Interface contacts:
Residue Q353 in protein 1 contacts residue R19 in protein 2 (closest heavy-atom distance 2.9 Å).
Residue N139 in protein 1 is in contact with residue N70 in protein 2 (closest heavy-atom distance 2.8 Å).
Residue M138 in protein 1 is in contact with residue T69 in protein 2 (closest heavy-atom distance 3.3 Å).
Residue D329 in protein 1 is in contact with residue R91 in protein 2 (closest heavy-atom distance 3.1 Å).
Residue A137 in protein 1 contacts residue N70 in protein 2 (closest heavy-atom distance 3.3 Å).
Residue D158 in protein 1 is in contact with residue K88 in protein 2 (closest heavy-atom distance 3.4 Å).
Residue P327 in protein 1 interacts with residue W90 in protein 2 (closest heavy-atom distance 3.3 Å).
Residue Q353 in protein 1 is in contact with residue L17 in protein 2 (closest heavy-atom distance 3.4 Å).
Residue L98 in protein 1 interacts with residue N40 in protein 2 (closest heavy-atom distance 3.0 Å).
Residue I136 in protein 1 interacts with residue G53 in protein 2 (closest heavy-atom distance 3.7 Å).
Residue K347 in protein 1 interacts with residue W95 in protein 2 (closest heavy-atom distance 3.5 Å).
Residue L346 in protein 1 interacts with residue G94 in protein 2 (closest heavy-atom distance 3.3 Å).
Residue R350 in protein 1 is in contact with residue F15 in protein 2 (closest heavy-atom distance 3.7 Å).
Residue D61 in protein 1 contacts residue K88 in protein 2 (closest heavy-atom distance 2.4 Å).
Residue T95 in protein 1 interacts with residue K39 in protein 2 (closest heavy-atom distance 3.7 Å).
Residue V65 in protein 1 is in contact with residue N40 in protein 2 (closest heavy-atom distance 3.7 Å).
Residue R350 in protein 1 is in contact with residue W95 in protein 2 (closest heavy-atom distance 3.5 Å).
Residue W89 in protein 1 is in contact with residue K65 in protein 2 (closest heavy-atom distance 3.2 Å).
Residue R350 in protein 1 contacts residue L16 in protein 2 (closest heavy-atom distance 2.8 Å).
Residue Q353 in protein 1 interacts with residue R18 in protein 2 (closest heavy-atom distance 2.8 Å).
Residue L64 in protein 1 interacts with residue E41 in protein 2 (closest heavy-atom distance 3.3 Å).
Residue R69 in protein 1 contacts residue N40 in protein 2 (closest heavy-atom distance 2.9 Å).
Residue S157 in protein 1 is in contact with residue R85 in protein 2 (closest heavy-atom distance 3.4 Å).
Residue L59 in protein 1 is in contact with residue K88 in protein 2 (closest heavy-atom distance 3.4 Å).
Residue W89 in protein 1 contacts residue K60 in protein 2 (closest heavy-atom distance 3.4 Å).
Residue K155 in protein 1 contacts residue R85 in protein 2 (closest heavy-atom distance 3.0 Å).
Residue L346 in protein 1 is in contact with residue W95 in protein 2 (closest heavy-atom distance 3.5 Å).
Residue R325 in protein 1 interacts with residue N46 in protein 2 (closest heavy-atom distance 3.3 Å).
Residue I343 in protein 1 interacts with residue I80 in protein 2 (closest heavy-atom distance 3.4 Å).
Residue L98 in protein 1 contacts residue S38 in protein 2 (closest heavy-atom distance 3.7 Å).
Residue L98 in protein 1 is in contact with residue K39 in protein 2 (closest heavy-atom distance 3.1 Å).
Residue L64 in protein 1 contacts residue V42 in protein 2 (closest heavy-atom distance 2.8 Å).
Residue R69 in protein 1 is in contact with residue R55 in protein 2 (closest heavy-atom distance 3.5 Å).
Residue I343 in protein 1 interacts with residue W95 in protein 2 (closest heavy-atom distance 3.6 Å).
Residue M138 in protein 1 contacts residue P71 in protein 2 (closest heavy-atom distance 3.7 Å).
Residue P327 in protein 1 contacts residue S83 in protein 2 (closest heavy-atom distance 3.5 Å).
Residue F345 in protein 1 interacts with residue L21 in protein 2 (closest heavy-atom distance 3.7 Å).
Residue I343 in protein 1 is in contact with residue K79 in protein 2 (closest heavy-atom distance 3.5 Å).
Residue S140 in protein 1 interacts with residue N70 in protein 2 (closest heavy-atom distance 3.1 Å).
Residue R325 in protein 1 is in contact with residue L50 in protein 2 (closest heavy-atom distance 3.5 Å).
Residue I136 in protein 1 is in contact with residue T69 in protein 2 (closest heavy-atom distance 2.6 Å).
Residue T161 in protein 1 is in contact with residue R85 in protein 2 (closest heavy-atom distance 3.4 Å).
Residue R325 in protein 1 contacts residue S51 in protein 2 (closest heavy-atom distance 2.7 Å).
Residue T97 in protein 1 interacts with residue N40 in protein 2 (closest heavy-atom distance 3.6 Å).
Residue D158 in protein 1 contacts residue R85 in protein 2 (closest heavy-atom distance 3.3 Å).
Residue T63 in protein 1 is in contact with residue R84 in protein 2 (closest heavy-atom distance 3.6 Å).
Residue K328 in protein 1 is in contact with residue W90 in protein 2 (closest heavy-atom distance 2.6 Å).
Residue A339 in protein 1 interacts with residue G48 in protein 2 (closest heavy-atom distance 3.5 Å).
Residue W135 in protein 1 interacts with residue M44 in protein 2 (closest heavy-atom distance 3.4 Å).
Residue D329 in protein 1 is in contact with residue L92 in protein 2 (closest heavy-atom distance 3.2 Å).
Residue A96 in protein 1 is in contact with residue K39 in protein 2 (closest heavy-atom distance 3.0 Å).
Residue R325 in protein 1 contacts residue S49 in protein 2 (closest heavy-atom distance 3.1 Å).
Residue D61 in protein 1 is in contact with residue E87 in protein 2 (closest heavy-atom distance 2.7 Å).
Residue R325 in protein 1 is in contact with residue M44 in protein 2 (closest heavy-atom distance 3.2 Å).
Residue W135 in protein 1 interacts with residue W90 in protein 2 (closest heavy-atom distance 3.5 Å).
Residue G62 in protein 1 is in contact with residue R85 in protein 2 (closest heavy-atom distance 2.9 Å).
Residue T63 in protein 1 contacts residue E41 in protein 2 (closest heavy-atom distance 2.6 Å).
Residue S156 in protein 1 is in contact with residue W90 in protein 2 (closest heavy-atom distance 3.3 Å).
Residue T63 in protein 1 is in contact with residue R85 in protein 2 (closest heavy-atom distance 3.3 Å).
Residue P327 in protein 1 interacts with residue M44 in protein 2 (closest heavy-atom distance 3.4 Å).

Sequence of protein 1:
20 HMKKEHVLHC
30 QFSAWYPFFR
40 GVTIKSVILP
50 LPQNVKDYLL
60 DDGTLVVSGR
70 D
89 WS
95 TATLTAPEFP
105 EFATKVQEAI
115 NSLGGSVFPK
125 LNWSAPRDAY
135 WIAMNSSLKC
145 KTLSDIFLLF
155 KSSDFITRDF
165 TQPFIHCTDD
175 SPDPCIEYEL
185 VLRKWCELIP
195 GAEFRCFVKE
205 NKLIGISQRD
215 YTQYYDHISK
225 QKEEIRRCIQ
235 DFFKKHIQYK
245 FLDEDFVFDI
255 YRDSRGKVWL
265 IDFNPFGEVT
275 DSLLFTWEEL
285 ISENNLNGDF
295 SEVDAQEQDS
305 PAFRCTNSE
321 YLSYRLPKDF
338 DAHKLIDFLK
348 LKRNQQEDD

These two protein chains interact to form a complex.

Sequence of protein 2:
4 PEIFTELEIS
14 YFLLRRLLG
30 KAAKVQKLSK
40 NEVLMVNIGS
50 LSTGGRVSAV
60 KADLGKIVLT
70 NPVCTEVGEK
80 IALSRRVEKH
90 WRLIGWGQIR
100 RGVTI